Sequence of protein 1:
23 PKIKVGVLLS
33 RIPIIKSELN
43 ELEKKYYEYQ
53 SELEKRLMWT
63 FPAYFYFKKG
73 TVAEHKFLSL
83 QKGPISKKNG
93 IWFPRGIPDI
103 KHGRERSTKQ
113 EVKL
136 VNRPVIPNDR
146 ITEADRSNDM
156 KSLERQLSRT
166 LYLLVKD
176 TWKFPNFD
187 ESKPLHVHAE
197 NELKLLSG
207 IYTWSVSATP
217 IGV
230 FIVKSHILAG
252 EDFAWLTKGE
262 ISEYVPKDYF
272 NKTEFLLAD

Sequence of protein 2:
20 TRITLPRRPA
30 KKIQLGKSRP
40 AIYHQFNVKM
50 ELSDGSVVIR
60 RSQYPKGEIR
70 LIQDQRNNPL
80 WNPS

Residue-level contacts at the interface:
Residue Y68 in protein 1 contacts residue Y63 in protein 2 (closest heavy-atom distance 3.6 Å).
Residue V136 in protein 1 interacts with residue R69 in protein 2 (closest heavy-atom distance 3.6 Å).
Residue E56 in protein 1 interacts with residue I41 in protein 2 (closest heavy-atom distance 3.3 Å).
Residue V114 in protein 1 is in contact with residue H43 in protein 2 (closest heavy-atom distance 3.9 Å).
Residue N143 in protein 1 interacts with residue G54 in protein 2 (closest heavy-atom distance 3.3 Å).
Residue F63 in protein 1 interacts with residue H43 in protein 2 (closest heavy-atom distance 3.9 Å).
Residue W61 in protein 1 interacts with residue I41 in protein 2 (closest heavy-atom distance 3.0 Å).
Residue W61 in protein 1 contacts residue Y42 in protein 2 (closest heavy-atom distance 3.4 Å).
Residue M60 in protein 1 interacts with residue Y42 in protein 2 (closest heavy-atom distance 3.8 Å).
Residue I141 in protein 1 is in contact with residue V56 in protein 2 (closest heavy-atom distance 4.5 Å).
Residue F63 in protein 1 interacts with residue F45 in protein 2 (closest heavy-atom distance 3.5 Å).
Residue V140 in protein 1 interacts with residue E67 in protein 2 (closest heavy-atom distance 3.7 Å).
Residue L59 in protein 1 interacts with residue I41 in protein 2 (closest heavy-atom distance 3.6 Å).
Residue P139 in protein 1 interacts with residue R69 in protein 2 (closest heavy-atom distance 4.2 Å).
Residue V140 in protein 1 interacts with residue K48 in protein 2 (closest heavy-atom distance 4.4 Å).
Residue M60 in protein 1 contacts residue R60 in protein 2 (closest heavy-atom distance 4.2 Å).
Residue V140 in protein 1 is in contact with residue I68 in protein 2 (closest heavy-atom distance 4.7 Å).
Residue M60 in protein 1 contacts residue I41 in protein 2 (closest heavy-atom distance 3.8 Å).
Residue P64 in protein 1 is in contact with residue H43 in protein 2 (closest heavy-atom distance 5.0 Å).
Residue W61 in protein 1 is in contact with residue A40 in protein 2 (closest heavy-atom distance 3.6 Å).
Residue L116 in protein 1 is in contact with residue G66 in protein 2 (closest heavy-atom distance 3.6 Å).
Residue P142 in protein 1 contacts residue V56 in protein 2 (closest heavy-atom distance 3.8 Å).
Residue Y68 in protein 1 interacts with residue P64 in protein 2 (closest heavy-atom distance 3.6 Å).
Residue L116 in protein 1 contacts residue K65 in protein 2 (closest heavy-atom distance 3.7 Å).
Residue E56 in protein 1 contacts residue Q44 in protein 2 (closest heavy-atom distance 4.9 Å).
Residue V114 in protein 1 is in contact with residue F45 in protein 2 (closest heavy-atom distance 3.9 Å).
Residue V140 in protein 1 contacts residue E50 in protein 2 (closest heavy-atom distance 3.9 Å).
Residue M60 in protein 1 interacts with residue H43 in protein 2 (closest heavy-atom distance 3.5 Å).
Residue W61 in protein 1 contacts residue H43 in protein 2 (closest heavy-atom distance 3.3 Å).
Residue L116 in protein 1 interacts with residue F45 in protein 2 (closest heavy-atom distance 4.2 Å).
Residue Y68 in protein 1 interacts with residue Q62 in protein 2 (closest heavy-atom distance 3.1 Å).
Residue F69 in protein 1 is in contact with residue P64 in protein 2 (closest heavy-atom distance 3.6 Å).
Residue Q112 in protein 1 contacts residue H43 in protein 2 (closest heavy-atom distance 3.2 Å).
Residue M60 in protein 1 is in contact with residue Q44 in protein 2 (closest heavy-atom distance 3.4 Å).
Residue F63 in protein 1 interacts with residue P64 in protein 2 (closest heavy-atom distance 3.6 Å).
Residue W61 in protein 1 contacts residue P39 in protein 2 (closest heavy-atom distance 4.1 Å).
Residue R106 in protein 1 is in contact with residue H43 in protein 2 (closest heavy-atom distance 4.9 Å).
Residue E56 in protein 1 is in contact with residue R60 in protein 2 (closest heavy-atom distance 3.7 Å).
Residue T62 in protein 1 is in contact with residue H43 in protein 2 (closest heavy-atom distance 4.1 Å).
Residue V140 in protein 1 contacts residue R69 in protein 2 (closest heavy-atom distance 3.7 Å).
Residue L116 in protein 1 contacts residue P64 in protein 2 (closest heavy-atom distance 4.0 Å).
Residue F63 in protein 1 is in contact with residue Q62 in protein 2 (closest heavy-atom distance 4.2 Å).
Residue R138 in protein 1 contacts residue R69 in protein 2 (closest heavy-atom distance 3.5 Å).
Residue V140 in protein 1 contacts residue V56 in protein 2 (closest heavy-atom distance 3.9 Å).
Residue L59 in protein 1 is in contact with residue R38 in protein 2 (closest heavy-atom distance 4.1 Å).
Residue N143 in protein 1 contacts residue V56 in protein 2 (closest heavy-atom distance 4.9 Å).

The following describes two proteins that form a bound complex.